Interface contacts:
Residue P127 in chain A interacts with residue Q109 in chain B (closest heavy-atom distance 3.0 Å).
Residue I129 in chain A contacts residue E106 in chain B (closest heavy-atom distance 4.2 Å).
Residue W218 in chain A interacts with residue E139 in chain B (closest heavy-atom distance 3.9 Å).
Residue E139 in chain A is in contact with residue W218 in chain B (closest heavy-atom distance 3.9 Å).
Residue R71 in chain A is in contact with residue K101 in chain B (closest heavy-atom distance 3.1 Å).
Residue Q109 in chain A is in contact with residue T128 in chain B (closest heavy-atom distance 3.2 Å).
Residue E106 in chain A is in contact with residue R71 in chain B (closest heavy-atom distance 3.6 Å).
Residue K101 in chain A contacts residue R71 in chain B (closest heavy-atom distance 3.1 Å).
Residue Q109 in chain A is in contact with residue E130 in chain B (closest heavy-atom distance 3.1 Å).
Residue R71 in chain A interacts with residue L99 in chain B (closest heavy-atom distance 3.5 Å).
Residue I138 in chain A is in contact with residue I137 in chain B (closest heavy-atom distance 3.6 Å).
Residue I137 in chain A is in contact with residue I138 in chain B (closest heavy-atom distance 3.6 Å).
Residue R98 in chain A is in contact with residue Y240 in chain B (closest heavy-atom distance 3.9 Å).
Residue E103 in chain A is in contact with residue Y240 in chain B (closest heavy-atom distance 3.6 Å).
Residue Y240 in chain A contacts residue E103 in chain B (closest heavy-atom distance 3.6 Å).
Residue P126 in chain A interacts with residue Q109 in chain B (closest heavy-atom distance 4.1 Å).
Residue G135 in chain A interacts with residue G135 in chain B (closest heavy-atom distance 4.2 Å).
Residue T128 in chain A interacts with residue E106 in chain B (closest heavy-atom distance 3.4 Å).
Residue Y240 in chain A is in contact with residue R98 in chain B (closest heavy-atom distance 3.9 Å).
Residue M105 in chain A interacts with residue I129 in chain B (closest heavy-atom distance 3.9 Å).
Residue I138 in chain A is in contact with residue I219 in chain B (closest heavy-atom distance 4.1 Å).
Residue E130 in chain A interacts with residue Q109 in chain B (closest heavy-atom distance 3.1 Å).
Residue R98 in chain A contacts residue R71 in chain B (closest heavy-atom distance 2.7 Å).
Residue L99 in chain A is in contact with residue G33 in chain B (closest heavy-atom distance 3.6 Å).
Residue E103 in chain A interacts with residue I129 in chain B (closest heavy-atom distance 3.7 Å).
Residue W218 in chain A is in contact with residue I138 in chain B (closest heavy-atom distance 4.0 Å).
Residue L99 in chain A interacts with residue L241 in chain B (closest heavy-atom distance 4.1 Å).
Residue G135 in chain A interacts with residue T134 in chain B (closest heavy-atom distance 3.8 Å).
Residue I219 in chain A is in contact with residue I138 in chain B (closest heavy-atom distance 4.1 Å).
Residue M105 in chain A is in contact with residue Y240 in chain B (closest heavy-atom distance 3.4 Å).
Residue I129 in chain A interacts with residue M105 in chain B (closest heavy-atom distance 3.9 Å).
Residue P126 in chain A interacts with residue V113 in chain B (closest heavy-atom distance 4.1 Å).
Residue R71 in chain A is in contact with residue R98 in chain B (closest heavy-atom distance 2.7 Å).
Residue Q109 in chain A interacts with residue P127 in chain B (closest heavy-atom distance 3.0 Å).
Residue I138 in chain A contacts residue W218 in chain B (closest heavy-atom distance 4.0 Å).
Residue R71 in chain A interacts with residue E106 in chain B (closest heavy-atom distance 3.6 Å).
Residue E117 in chain A interacts with residue K120 in chain B (closest heavy-atom distance 3.2 Å).
Residue E106 in chain A contacts residue T128 in chain B (closest heavy-atom distance 3.4 Å).
Residue T128 in chain A interacts with residue Q109 in chain B (closest heavy-atom distance 3.2 Å).
Residue R71 in chain A is in contact with residue E103 in chain B (closest heavy-atom distance 4.0 Å).
Residue L241 in chain A interacts with residue L99 in chain B (closest heavy-atom distance 4.1 Å).
Residue E142 in chain A contacts residue I219 in chain B (closest heavy-atom distance 4.3 Å).
Residue L99 in chain A is in contact with residue V32 in chain B (closest heavy-atom distance 3.6 Å).
Residue L241 in chain A is in contact with residue R98 in chain B (closest heavy-atom distance 4.0 Å).
Residue R98 in chain A is in contact with residue L241 in chain B (closest heavy-atom distance 4.0 Å).
Residue V113 in chain A interacts with residue P126 in chain B (closest heavy-atom distance 4.1 Å).
Residue T134 in chain A interacts with residue G135 in chain B (closest heavy-atom distance 3.8 Å).
Residue T134 in chain A is in contact with residue T134 in chain B (closest heavy-atom distance 4.1 Å).
Residue N31 in chain A contacts residue L99 in chain B (closest heavy-atom distance 3.6 Å).
Residue I138 in chain A interacts with residue I138 in chain B (closest heavy-atom distance 3.4 Å).
Residue E106 in chain A interacts with residue I129 in chain B (closest heavy-atom distance 4.2 Å).
Residue L99 in chain A interacts with residue R71 in chain B (closest heavy-atom distance 3.5 Å).
Residue Q109 in chain A contacts residue P126 in chain B (closest heavy-atom distance 4.1 Å).
Residue Y240 in chain A is in contact with residue M105 in chain B (closest heavy-atom distance 3.4 Å).
Residue K120 in chain A interacts with residue E117 in chain B (closest heavy-atom distance 3.2 Å).
Residue I129 in chain A contacts residue E103 in chain B (closest heavy-atom distance 3.7 Å).
Residue E103 in chain A interacts with residue R71 in chain B (closest heavy-atom distance 4.0 Å).
Residue G33 in chain A contacts residue L99 in chain B (closest heavy-atom distance 3.6 Å).
Residue V32 in chain A interacts with residue L99 in chain B (closest heavy-atom distance 3.6 Å).
Residue L99 in chain A contacts residue N31 in chain B (closest heavy-atom distance 3.6 Å).

The following describes two proteins that form a bound complex.

Sequence of chain B:
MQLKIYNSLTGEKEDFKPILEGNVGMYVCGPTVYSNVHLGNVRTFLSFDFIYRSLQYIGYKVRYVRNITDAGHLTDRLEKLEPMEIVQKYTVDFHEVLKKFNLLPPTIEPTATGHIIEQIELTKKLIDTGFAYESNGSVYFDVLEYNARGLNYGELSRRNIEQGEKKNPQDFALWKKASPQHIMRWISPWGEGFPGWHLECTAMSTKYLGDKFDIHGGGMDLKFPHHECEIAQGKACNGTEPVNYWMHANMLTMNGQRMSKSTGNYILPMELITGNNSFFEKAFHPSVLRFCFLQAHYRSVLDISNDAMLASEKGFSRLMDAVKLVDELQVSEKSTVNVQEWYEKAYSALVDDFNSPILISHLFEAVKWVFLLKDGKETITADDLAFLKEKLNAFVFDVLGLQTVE

Sequence of chain A:
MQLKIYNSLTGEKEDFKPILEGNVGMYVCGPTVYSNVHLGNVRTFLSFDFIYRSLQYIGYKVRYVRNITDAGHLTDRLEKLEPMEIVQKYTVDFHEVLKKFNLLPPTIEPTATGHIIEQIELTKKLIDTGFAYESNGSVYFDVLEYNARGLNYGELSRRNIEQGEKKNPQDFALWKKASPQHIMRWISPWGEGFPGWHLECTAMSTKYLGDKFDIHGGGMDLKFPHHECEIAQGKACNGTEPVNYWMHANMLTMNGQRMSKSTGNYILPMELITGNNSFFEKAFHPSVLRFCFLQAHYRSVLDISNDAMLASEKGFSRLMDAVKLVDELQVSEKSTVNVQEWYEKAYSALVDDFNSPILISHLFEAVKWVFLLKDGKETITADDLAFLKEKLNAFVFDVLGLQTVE